Sequence of the second protein:
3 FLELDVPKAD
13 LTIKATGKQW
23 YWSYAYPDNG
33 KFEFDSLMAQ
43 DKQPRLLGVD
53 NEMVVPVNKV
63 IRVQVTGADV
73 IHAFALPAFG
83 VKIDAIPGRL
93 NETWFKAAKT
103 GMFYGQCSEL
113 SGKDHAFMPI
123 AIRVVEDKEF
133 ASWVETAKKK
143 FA

The following describes two proteins that form a bound complex.

Contacts between the two chains:
Residue L140 in the first protein is in contact with residue Q108 in the second protein (closest heavy-atom distance 3.7 Å).
Residue G160 in the first protein interacts with residue Y106 in the second protein (closest heavy-atom distance 4.0 Å).
Residue E163 in the first protein is in contact with residue R47 in the second protein (closest heavy-atom distance 3.7 Å).
Residue V71 in the first protein interacts with residue F119 in the second protein (closest heavy-atom distance 4.3 Å).
Residue A159 in the first protein is in contact with residue Q108 in the second protein (closest heavy-atom distance 3.2 Å).
Residue G141 in the first protein is in contact with residue C109 in the second protein (closest heavy-atom distance 3.4 Å).
Residue P78 in the first protein contacts residue L48 in the second protein (closest heavy-atom distance 4.0 Å).
Residue M142 in the first protein is in contact with residue C109 in the second protein (closest heavy-atom distance 2.8 Å).
Residue P161 in the first protein interacts with residue G107 in the second protein (closest heavy-atom distance 3.3 Å).
Residue A28 in the first protein interacts with residue M104 in the second protein (closest heavy-atom distance 4.1 Å).
Residue M142 in the first protein is in contact with residue Q108 in the second protein (closest heavy-atom distance 3.4 Å).
Residue G141 in the first protein interacts with residue E111 in the second protein (closest heavy-atom distance 4.3 Å).
Residue A27 in the first protein is in contact with residue M104 in the second protein (closest heavy-atom distance 3.8 Å).
Residue K134 in the first protein interacts with residue E111 in the second protein (closest heavy-atom distance 2.7 Å).
Residue V71 in the first protein interacts with residue M40 in the second protein (closest heavy-atom distance 4.2 Å).
Residue A162 in the first protein contacts residue L49 in the second protein (closest heavy-atom distance 3.5 Å).
Residue W69 in the first protein contacts residue S113 in the second protein (closest heavy-atom distance 3.8 Å).
Residue P72 in the first protein contacts residue C109 in the second protein (closest heavy-atom distance 3.7 Å).
Residue G24 in the first protein is in contact with residue G103 in the second protein (closest heavy-atom distance 3.4 Å).
Residue E25 in the first protein is in contact with residue M104 in the second protein (closest heavy-atom distance 3.8 Å).
Residue A27 in the first protein contacts residue F105 in the second protein (closest heavy-atom distance 3.5 Å).
Residue V71 in the first protein is in contact with residue C109 in the second protein (closest heavy-atom distance 4.0 Å).
Residue P72 in the first protein is in contact with residue L49 in the second protein (closest heavy-atom distance 4.3 Å).
Residue P161 in the first protein contacts residue Y106 in the second protein (closest heavy-atom distance 3.6 Å).
Residue A159 in the first protein contacts residue P79 in the second protein (closest heavy-atom distance 3.8 Å).
Residue E76 in the first protein contacts residue L49 in the second protein (closest heavy-atom distance 4.4 Å).
Residue K75 in the first protein contacts residue L49 in the second protein (closest heavy-atom distance 3.8 Å).
Residue W69 in the first protein interacts with residue G114 in the second protein (closest heavy-atom distance 4.5 Å).
Residue A22 in the first protein interacts with residue K101 in the second protein (closest heavy-atom distance 3.1 Å).
Residue F130 in the first protein is in contact with residue E111 in the second protein (closest heavy-atom distance 3.5 Å).
Residue K75 in the first protein is in contact with residue G50 in the second protein (closest heavy-atom distance 4.5 Å).
Residue L29 in the first protein contacts residue K101 in the second protein (closest heavy-atom distance 2.8 Å).
Residue W69 in the first protein interacts with residue L112 in the second protein (closest heavy-atom distance 3.8 Å).
Residue E163 in the first protein contacts residue L49 in the second protein (closest heavy-atom distance 3.0 Å).
Residue W69 in the first protein is in contact with residue S110 in the second protein (closest heavy-atom distance 3.6 Å).
Residue C70 in the first protein contacts residue C109 in the second protein (closest heavy-atom distance 3.0 Å).
Residue W69 in the first protein contacts residue C109 in the second protein (closest heavy-atom distance 4.1 Å).
Residue G24 in the first protein interacts with residue T102 in the second protein (closest heavy-atom distance 3.0 Å).
Residue L140 in the first protein is in contact with residue P79 in the second protein (closest heavy-atom distance 3.8 Å).
Residue A27 in the first protein interacts with residue K101 in the second protein (closest heavy-atom distance 2.8 Å).
Residue P143 in the first protein is in contact with residue Q108 in the second protein (closest heavy-atom distance 2.8 Å).
Residue E163 in the first protein interacts with residue L48 in the second protein (closest heavy-atom distance 2.8 Å).
Residue A27 in the first protein is in contact with residue G103 in the second protein (closest heavy-atom distance 3.9 Å).
Residue G24 in the first protein is in contact with residue M104 in the second protein (closest heavy-atom distance 3.1 Å).
Residue K75 in the first protein contacts residue L48 in the second protein (closest heavy-atom distance 3.6 Å).
Residue A159 in the first protein contacts residue Y106 in the second protein (closest heavy-atom distance 4.1 Å).
Residue G141 in the first protein is in contact with residue Q108 in the second protein (closest heavy-atom distance 3.3 Å).
Residue H23 in the first protein interacts with residue T102 in the second protein (closest heavy-atom distance 3.4 Å).
Residue Q131 in the first protein contacts residue E111 in the second protein (closest heavy-atom distance 3.9 Å).
Residue P72 in the first protein contacts residue G107 in the second protein (closest heavy-atom distance 4.4 Å).
Residue K75 in the first protein contacts residue M40 in the second protein (closest heavy-atom distance 3.4 Å).
Residue G160 in the first protein is in contact with residue Q108 in the second protein (closest heavy-atom distance 3.5 Å).
Residue A79 in the first protein interacts with residue L48 in the second protein (closest heavy-atom distance 3.5 Å).
Residue A28 in the first protein interacts with residue A80 in the second protein (closest heavy-atom distance 4.3 Å).
Residue P161 in the first protein interacts with residue L49 in the second protein (closest heavy-atom distance 4.0 Å).
Residue T144 in the first protein interacts with residue Q108 in the second protein (closest heavy-atom distance 3.9 Å).
Residue P72 in the first protein interacts with residue F119 in the second protein (closest heavy-atom distance 3.4 Å).
Residue W69 in the first protein is in contact with residue E111 in the second protein (closest heavy-atom distance 3.4 Å).
Residue A28 in the first protein interacts with residue F105 in the second protein (closest heavy-atom distance 3.7 Å).
Residue A27 in the first protein is in contact with residue T102 in the second protein (closest heavy-atom distance 3.5 Å).

Sequence of the first protein:
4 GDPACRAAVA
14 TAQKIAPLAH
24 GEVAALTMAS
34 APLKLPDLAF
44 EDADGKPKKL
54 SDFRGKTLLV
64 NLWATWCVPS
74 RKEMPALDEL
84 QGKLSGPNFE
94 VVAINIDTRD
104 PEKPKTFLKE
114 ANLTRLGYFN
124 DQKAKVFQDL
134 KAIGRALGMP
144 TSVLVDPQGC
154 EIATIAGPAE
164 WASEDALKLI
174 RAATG